These two protein chains interact to form a complex.

Sequence of protein 2:
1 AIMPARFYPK

Sequence of protein 1:
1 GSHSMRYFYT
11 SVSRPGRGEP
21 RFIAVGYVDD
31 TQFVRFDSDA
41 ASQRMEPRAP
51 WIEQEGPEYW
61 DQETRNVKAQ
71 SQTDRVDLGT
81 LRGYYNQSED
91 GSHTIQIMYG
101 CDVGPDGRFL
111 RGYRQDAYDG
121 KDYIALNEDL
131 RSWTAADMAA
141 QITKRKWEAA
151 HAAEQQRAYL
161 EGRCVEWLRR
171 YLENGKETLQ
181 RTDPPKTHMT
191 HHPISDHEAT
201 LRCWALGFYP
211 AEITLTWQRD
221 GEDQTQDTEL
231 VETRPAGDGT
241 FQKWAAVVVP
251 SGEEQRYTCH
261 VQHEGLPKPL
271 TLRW

Interface contacts:
Residue Y99 in protein 1 is in contact with residue I2 in protein 2 (closest heavy-atom distance 3.3 Å).
Residue Q70 in protein 1 is in contact with residue M3 in protein 2 (closest heavy-atom distance 4.5 Å).
Residue N66 in protein 1 interacts with residue A5 in protein 2 (closest heavy-atom distance 3.2 Å).
Residue T80 in protein 1 interacts with residue K10 in protein 2 (closest heavy-atom distance 3.4 Å).
Residue Y171 in protein 1 contacts residue A1 in protein 2 (closest heavy-atom distance 2.7 Å).
Residue T73 in protein 1 contacts residue F7 in protein 2 (closest heavy-atom distance 3.5 Å).
Residue W147 in protein 1 contacts residue P9 in protein 2 (closest heavy-atom distance 3.3 Å).
Residue W147 in protein 1 interacts with residue K10 in protein 2 (closest heavy-atom distance 3.6 Å).
Residue V76 in protein 1 is in contact with residue F7 in protein 2 (closest heavy-atom distance 4.0 Å).
Residue Y159 in protein 1 interacts with residue P4 in protein 2 (closest heavy-atom distance 3.8 Å).
Residue Q155 in protein 1 interacts with residue R6 in protein 2 (closest heavy-atom distance 3.2 Å).
Residue M5 in protein 1 contacts residue A1 in protein 2 (closest heavy-atom distance 4.0 Å).
Residue K146 in protein 1 contacts residue K10 in protein 2 (closest heavy-atom distance 2.7 Å).
Residue D77 in protein 1 contacts residue K10 in protein 2 (closest heavy-atom distance 3.0 Å).
Residue A150 in protein 1 interacts with residue Y8 in protein 2 (closest heavy-atom distance 3.8 Å).
Residue D116 in protein 1 is in contact with residue K10 in protein 2 (closest heavy-atom distance 2.6 Å).
Residue Y9 in protein 1 is in contact with residue M3 in protein 2 (closest heavy-atom distance 4.7 Å).
Residue Q156 in protein 1 is in contact with residue M3 in protein 2 (closest heavy-atom distance 3.3 Å).
Residue Y9 in protein 1 is in contact with residue I2 in protein 2 (closest heavy-atom distance 3.5 Å).
Residue Y159 in protein 1 interacts with residue M3 in protein 2 (closest heavy-atom distance 3.5 Å).
Residue R114 in protein 1 contacts residue K10 in protein 2 (closest heavy-atom distance 4.5 Å).
Residue E63 in protein 1 contacts residue I2 in protein 2 (closest heavy-atom distance 2.9 Å).
Residue M45 in protein 1 is in contact with residue I2 in protein 2 (closest heavy-atom distance 4.0 Å).
Residue K146 in protein 1 interacts with residue P9 in protein 2 (closest heavy-atom distance 3.6 Å).
Residue T143 in protein 1 is in contact with residue K10 in protein 2 (closest heavy-atom distance 2.7 Å).
Residue W147 in protein 1 is in contact with residue Y8 in protein 2 (closest heavy-atom distance 3.0 Å).
Residue I95 in protein 1 interacts with residue K10 in protein 2 (closest heavy-atom distance 3.8 Å).
Residue N66 in protein 1 is in contact with residue M3 in protein 2 (closest heavy-atom distance 3.9 Å).
Residue N66 in protein 1 contacts residue P4 in protein 2 (closest heavy-atom distance 4.2 Å).
Residue Y123 in protein 1 interacts with residue K10 in protein 2 (closest heavy-atom distance 4.3 Å).
Residue F33 in protein 1 is in contact with residue A1 in protein 2 (closest heavy-atom distance 5.0 Å).
Residue N66 in protein 1 contacts residue I2 in protein 2 (closest heavy-atom distance 3.5 Å).
Residue H151 in protein 1 interacts with residue Y8 in protein 2 (closest heavy-atom distance 4.6 Å).
Residue I124 in protein 1 is in contact with residue K10 in protein 2 (closest heavy-atom distance 5.0 Å).
Residue I97 in protein 1 is in contact with residue K10 in protein 2 (closest heavy-atom distance 4.3 Å).
Residue A152 in protein 1 contacts residue Y8 in protein 2 (closest heavy-atom distance 3.9 Å).
Residue E63 in protein 1 interacts with residue A1 in protein 2 (closest heavy-atom distance 3.3 Å).
Residue D77 in protein 1 is in contact with residue P9 in protein 2 (closest heavy-atom distance 3.9 Å).
Residue Q155 in protein 1 contacts residue P4 in protein 2 (closest heavy-atom distance 4.1 Å).
Residue A69 in protein 1 contacts residue A5 in protein 2 (closest heavy-atom distance 4.1 Å).
Residue D77 in protein 1 is in contact with residue F7 in protein 2 (closest heavy-atom distance 4.2 Å).
Residue L81 in protein 1 is in contact with residue K10 in protein 2 (closest heavy-atom distance 3.9 Å).
Residue Y7 in protein 1 interacts with residue I2 in protein 2 (closest heavy-atom distance 3.3 Å).
Residue I142 in protein 1 contacts residue K10 in protein 2 (closest heavy-atom distance 4.6 Å).
Residue Y84 in protein 1 contacts residue K10 in protein 2 (closest heavy-atom distance 2.6 Å).
Residue W167 in protein 1 interacts with residue A1 in protein 2 (closest heavy-atom distance 3.8 Å).
Residue Y159 in protein 1 is in contact with residue I2 in protein 2 (closest heavy-atom distance 3.7 Å).
Residue Q155 in protein 1 interacts with residue Y8 in protein 2 (closest heavy-atom distance 3.3 Å).
Residue Y99 in protein 1 interacts with residue M3 in protein 2 (closest heavy-atom distance 2.9 Å).
Residue Y59 in protein 1 interacts with residue A1 in protein 2 (closest heavy-atom distance 4.2 Å).
Residue V67 in protein 1 interacts with residue I2 in protein 2 (closest heavy-atom distance 3.5 Å).
Residue Y159 in protein 1 interacts with residue A1 in protein 2 (closest heavy-atom distance 2.5 Å).
Residue R114 in protein 1 contacts residue M3 in protein 2 (closest heavy-atom distance 3.3 Å).
Residue D77 in protein 1 is in contact with residue Y8 in protein 2 (closest heavy-atom distance 4.7 Å).
Residue Q156 in protein 1 contacts residue Y8 in protein 2 (closest heavy-atom distance 4.9 Å).
Residue Y7 in protein 1 interacts with residue A1 in protein 2 (closest heavy-atom distance 3.0 Å).